The following describes two proteins that form a bound complex.

Contacts between the two chains:
Residue V95 in chain A interacts with residue Q61 in chain B (closest heavy-atom distance 3.7 Å).
Residue S92 in chain A contacts residue K60 in chain B (closest heavy-atom distance 3.4 Å).
Residue Y31 in chain A interacts with residue W57 in chain B (closest heavy-atom distance 3.8 Å).
Residue Y31 in chain A is in contact with residue K60 in chain B (closest heavy-atom distance 3.7 Å).
Residue W90 in chain A is in contact with residue W57 in chain B (closest heavy-atom distance 3.7 Å).
Residue T94 in chain A interacts with residue A64 in chain B (closest heavy-atom distance 3.4 Å).
Residue V95 in chain A contacts residue K60 in chain B (closest heavy-atom distance 3.6 Å).
Residue V95 in chain A contacts residue A64 in chain B (closest heavy-atom distance 4.6 Å).
Residue M93 in chain A contacts residue Q63 in chain B (closest heavy-atom distance 3.4 Å).
Residue V95 in chain A is in contact with residue W57 in chain B (closest heavy-atom distance 3.5 Å).
Residue M93 in chain A contacts residue A64 in chain B (closest heavy-atom distance 4.0 Å).

Sequence of chain A:
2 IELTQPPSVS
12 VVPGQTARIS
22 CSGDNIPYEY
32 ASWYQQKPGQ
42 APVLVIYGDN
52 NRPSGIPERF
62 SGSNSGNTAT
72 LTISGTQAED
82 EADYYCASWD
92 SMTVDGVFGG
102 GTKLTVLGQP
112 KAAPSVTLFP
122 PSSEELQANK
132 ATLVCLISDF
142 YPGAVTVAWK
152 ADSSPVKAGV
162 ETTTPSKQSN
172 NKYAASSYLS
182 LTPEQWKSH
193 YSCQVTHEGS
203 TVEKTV

Sequence of chain B:
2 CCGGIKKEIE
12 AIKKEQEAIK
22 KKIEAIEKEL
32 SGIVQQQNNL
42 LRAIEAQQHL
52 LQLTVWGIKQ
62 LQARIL